Contacts between the two chains:
Residue I227 in protein 1 is in contact with residue K151 in protein 2 (closest heavy-atom distance 3.7 Å).
Residue D229 in protein 1 interacts with residue K151 in protein 2 (closest heavy-atom distance 3.8 Å).
Residue T162 in protein 1 is in contact with residue N197 in protein 2 (closest heavy-atom distance 4.5 Å).
Residue D229 in protein 1 is in contact with residue T153 in protein 2 (closest heavy-atom distance 3.3 Å).
Residue G226 in protein 1 contacts residue G150 in protein 2 (closest heavy-atom distance 4.6 Å).
Residue Y228 in protein 1 contacts residue I154 in protein 2 (closest heavy-atom distance 3.3 Å).
Residue I227 in protein 1 is in contact with residue I152 in protein 2 (closest heavy-atom distance 3.2 Å).
Residue L160 in protein 1 contacts residue I196 in protein 2 (closest heavy-atom distance 3.3 Å).
Residue Y228 in protein 1 contacts residue I152 in protein 2 (closest heavy-atom distance 3.5 Å).
Residue T162 in protein 1 is in contact with residue I196 in protein 2 (closest heavy-atom distance 3.7 Å).
Residue D229 in protein 1 contacts residue I152 in protein 2 (closest heavy-atom distance 3.7 Å).
Residue I227 in protein 1 interacts with residue G150 in protein 2 (closest heavy-atom distance 2.9 Å).
Residue L159 in protein 1 contacts residue I196 in protein 2 (closest heavy-atom distance 3.9 Å).
Residue Q26 in protein 1 interacts with residue S194 in protein 2 (closest heavy-atom distance 4.8 Å).

Sequence of protein 1:
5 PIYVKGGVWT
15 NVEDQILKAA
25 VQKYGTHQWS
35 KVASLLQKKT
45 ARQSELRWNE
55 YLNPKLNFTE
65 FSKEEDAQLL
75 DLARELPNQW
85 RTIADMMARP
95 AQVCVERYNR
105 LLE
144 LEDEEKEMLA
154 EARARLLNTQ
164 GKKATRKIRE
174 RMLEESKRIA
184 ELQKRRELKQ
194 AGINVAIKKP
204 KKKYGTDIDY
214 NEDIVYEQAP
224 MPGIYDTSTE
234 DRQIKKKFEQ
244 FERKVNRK

These two protein chains interact to form a complex.

Sequence of protein 2:
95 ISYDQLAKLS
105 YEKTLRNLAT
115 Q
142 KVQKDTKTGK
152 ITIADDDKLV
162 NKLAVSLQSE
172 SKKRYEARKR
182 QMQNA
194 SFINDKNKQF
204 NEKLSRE